Sequence of protein 1:
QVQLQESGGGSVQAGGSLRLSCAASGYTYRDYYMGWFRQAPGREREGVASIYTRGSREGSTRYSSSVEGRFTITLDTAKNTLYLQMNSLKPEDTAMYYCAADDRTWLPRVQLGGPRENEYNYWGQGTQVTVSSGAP

Interface contacts:
Residue Y74 in protein 2 is in contact with residue L107 in protein 1 (closest heavy-atom distance 3.6 Å).
Residue L179 in protein 2 is in contact with residue L112 in protein 1 (closest heavy-atom distance 4.4 Å).
Residue Y74 in protein 2 interacts with residue Y33 in protein 1 (closest heavy-atom distance 4.0 Å).
Residue Y74 in protein 2 is in contact with residue Q111 in protein 1 (closest heavy-atom distance 3.1 Å).
Residue H130 in protein 2 is in contact with residue E119 in protein 1 (closest heavy-atom distance 4.5 Å).
Residue Y74 in protein 2 contacts residue P108 in protein 1 (closest heavy-atom distance 3.5 Å).
Residue Q75 in protein 2 interacts with residue Y52 in protein 1 (closest heavy-atom distance 3.4 Å).
Residue K68 in protein 2 is in contact with residue W106 in protein 1 (closest heavy-atom distance 3.4 Å).
Residue H130 in protein 2 is in contact with residue R116 in protein 1 (closest heavy-atom distance 4.4 Å).
Residue N42 in protein 2 is in contact with residue Y52 in protein 1 (closest heavy-atom distance 3.8 Å).
Residue L73 in protein 2 interacts with residue W106 in protein 1 (closest heavy-atom distance 3.7 Å).
Residue Q75 in protein 2 is in contact with residue Y33 in protein 1 (closest heavy-atom distance 3.2 Å).
Residue V16 in protein 2 is in contact with residue W106 in protein 1 (closest heavy-atom distance 3.8 Å).
Residue L73 in protein 2 contacts residue T105 in protein 1 (closest heavy-atom distance 3.1 Å).
Residue F176 in protein 2 interacts with residue P108 in protein 1 (closest heavy-atom distance 3.7 Å).
Residue L128 in protein 2 contacts residue N118 in protein 1 (closest heavy-atom distance 3.4 Å).
Residue L179 in protein 2 is in contact with residue R116 in protein 1 (closest heavy-atom distance 4.0 Å).
Residue G181 in protein 2 interacts with residue Q111 in protein 1 (closest heavy-atom distance 5.0 Å).
Residue C131 in protein 2 interacts with residue P108 in protein 1 (closest heavy-atom distance 3.7 Å).
Residue H72 in protein 2 is in contact with residue Y52 in protein 1 (closest heavy-atom distance 4.8 Å).
Residue C131 in protein 2 is in contact with residue R109 in protein 1 (closest heavy-atom distance 4.8 Å).
Residue L128 in protein 2 contacts residue L107 in protein 1 (closest heavy-atom distance 4.3 Å).
Residue H72 in protein 2 is in contact with residue T105 in protein 1 (closest heavy-atom distance 3.6 Å).
Residue L179 in protein 2 contacts residue V110 in protein 1 (closest heavy-atom distance 3.8 Å).
Residue D44 in protein 2 is in contact with residue R54 in protein 1 (closest heavy-atom distance 3.2 Å).
Residue L179 in protein 2 interacts with residue R109 in protein 1 (closest heavy-atom distance 4.3 Å).
Residue L179 in protein 2 is in contact with residue Q111 in protein 1 (closest heavy-atom distance 3.1 Å).
Residue N42 in protein 2 contacts residue S56 in protein 1 (closest heavy-atom distance 4.7 Å).
Residue L73 in protein 2 interacts with residue L107 in protein 1 (closest heavy-atom distance 4.6 Å).
Residue Y74 in protein 2 contacts residue V110 in protein 1 (closest heavy-atom distance 5.0 Å).
Residue I71 in protein 2 is in contact with residue T105 in protein 1 (closest heavy-atom distance 2.7 Å).
Residue C180 in protein 2 contacts residue Q111 in protein 1 (closest heavy-atom distance 4.2 Å).
Residue K68 in protein 2 interacts with residue T105 in protein 1 (closest heavy-atom distance 4.7 Å).
Residue N42 in protein 2 interacts with residue R54 in protein 1 (closest heavy-atom distance 3.0 Å).
Residue H72 in protein 2 interacts with residue Y32 in protein 1 (closest heavy-atom distance 4.1 Å).
Residue Y74 in protein 2 interacts with residue R109 in protein 1 (closest heavy-atom distance 2.8 Å).
Residue L73 in protein 2 interacts with residue P108 in protein 1 (closest heavy-atom distance 4.6 Å).
Residue S43 in protein 2 is in contact with residue R54 in protein 1 (closest heavy-atom distance 4.0 Å).
Residue N45 in protein 2 contacts residue R54 in protein 1 (closest heavy-atom distance 4.4 Å).
Residue H130 in protein 2 is in contact with residue N118 in protein 1 (closest heavy-atom distance 3.7 Å).
Residue K69 in protein 2 contacts residue W106 in protein 1 (closest heavy-atom distance 4.3 Å).
Residue V16 in protein 2 interacts with residue P108 in protein 1 (closest heavy-atom distance 3.9 Å).
Residue H130 in protein 2 is in contact with residue V110 in protein 1 (closest heavy-atom distance 3.7 Å).
Residue L128 in protein 2 interacts with residue P108 in protein 1 (closest heavy-atom distance 4.2 Å).
Residue C180 in protein 2 interacts with residue V110 in protein 1 (closest heavy-atom distance 4.3 Å).
Residue C180 in protein 2 contacts residue R109 in protein 1 (closest heavy-atom distance 3.3 Å).
Residue I71 in protein 2 contacts residue W106 in protein 1 (closest heavy-atom distance 3.5 Å).
Residue K69 in protein 2 interacts with residue T105 in protein 1 (closest heavy-atom distance 4.4 Å).
Residue N42 in protein 2 contacts residue G55 in protein 1 (closest heavy-atom distance 3.7 Å).
Residue F127 in protein 2 contacts residue P108 in protein 1 (closest heavy-atom distance 3.8 Å).
Residue C180 in protein 2 contacts residue P108 in protein 1 (closest heavy-atom distance 4.4 Å).
Residue L73 in protein 2 interacts with residue Y33 in protein 1 (closest heavy-atom distance 3.6 Å).

This data describes a binding interaction between two proteins.

Sequence of protein 2:
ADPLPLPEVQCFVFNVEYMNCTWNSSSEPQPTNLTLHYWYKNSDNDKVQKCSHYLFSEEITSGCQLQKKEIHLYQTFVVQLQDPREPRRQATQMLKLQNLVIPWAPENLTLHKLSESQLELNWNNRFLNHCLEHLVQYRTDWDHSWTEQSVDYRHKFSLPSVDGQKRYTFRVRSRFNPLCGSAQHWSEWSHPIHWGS